Contacts between the two chains:
Residue I295 in protein 2 is in contact with residue V77 in protein 1 (closest heavy-atom distance 3.8 Å).
Residue C291 in protein 2 contacts residue L74 in protein 1 (closest heavy-atom distance 4.0 Å).
Residue I295 in protein 2 contacts residue K78 in protein 1 (closest heavy-atom distance 3.0 Å).
Residue K297 in protein 2 interacts with residue E79 in protein 1 (closest heavy-atom distance 3.3 Å).
Residue K168 in protein 2 is in contact with residue R63 in protein 1 (closest heavy-atom distance 3.1 Å).
Residue Y78 in protein 2 is in contact with residue K78 in protein 1 (closest heavy-atom distance 3.3 Å).
Residue D242 in protein 2 interacts with residue R63 in protein 1 (closest heavy-atom distance 3.3 Å).
Residue D240 in protein 2 interacts with residue R63 in protein 1 (closest heavy-atom distance 4.0 Å).
Residue K297 in protein 2 contacts residue V77 in protein 1 (closest heavy-atom distance 3.6 Å).
Residue T288 in protein 2 contacts residue S65 in protein 1 (closest heavy-atom distance 3.9 Å).
Residue T288 in protein 2 contacts residue R63 in protein 1 (closest heavy-atom distance 3.6 Å).
Residue Q294 in protein 2 contacts residue S76 in protein 1 (closest heavy-atom distance 3.4 Å).
Residue K168 in protein 2 contacts residue V64 in protein 1 (closest heavy-atom distance 3.6 Å).
Residue L243 in protein 2 interacts with residue F66 in protein 1 (closest heavy-atom distance 4.0 Å).
Residue A299 in protein 2 is in contact with residue F80 in protein 1 (closest heavy-atom distance 3.4 Å).
Residue L296 in protein 2 contacts residue K78 in protein 1 (closest heavy-atom distance 3.7 Å).
Residue F257 in protein 2 is in contact with residue L74 in protein 1 (closest heavy-atom distance 4.2 Å).
Residue R261 in protein 2 is in contact with residue L74 in protein 1 (closest heavy-atom distance 3.9 Å).
Residue A299 in protein 2 interacts with residue D81 in protein 1 (closest heavy-atom distance 4.3 Å).
Residue M290 in protein 2 contacts residue F70 in protein 1 (closest heavy-atom distance 4.0 Å).
Residue F293 in protein 2 contacts residue V75 in protein 1 (closest heavy-atom distance 3.4 Å).
Residue C291 in protein 2 interacts with residue S65 in protein 1 (closest heavy-atom distance 3.0 Å).
Residue D166 in protein 2 is in contact with residue R62 in protein 1 (closest heavy-atom distance 2.6 Å).
Residue L296 in protein 2 contacts residue F80 in protein 1 (closest heavy-atom distance 3.5 Å).
Residue R261 in protein 2 is in contact with residue D68 in protein 1 (closest heavy-atom distance 3.0 Å).
Residue D71 in protein 2 interacts with residue F80 in protein 1 (closest heavy-atom distance 4.3 Å).
Residue I295 in protein 2 interacts with residue V75 in protein 1 (closest heavy-atom distance 3.5 Å).
Residue M290 in protein 2 contacts residue A67 in protein 1 (closest heavy-atom distance 3.8 Å).
Residue I169 in protein 2 contacts residue V64 in protein 1 (closest heavy-atom distance 3.9 Å).
Residue L289 in protein 2 is in contact with residue V64 in protein 1 (closest heavy-atom distance 3.3 Å).
Residue I295 in protein 2 is in contact with residue S76 in protein 1 (closest heavy-atom distance 2.8 Å).
Residue D242 in protein 2 is in contact with residue V64 in protein 1 (closest heavy-atom distance 3.4 Å).
Residue R74 in protein 2 interacts with residue F80 in protein 1 (closest heavy-atom distance 3.6 Å).
Residue Y255 in protein 2 is in contact with residue V75 in protein 1 (closest heavy-atom distance 3.3 Å).
Residue M290 in protein 2 contacts residue S65 in protein 1 (closest heavy-atom distance 3.3 Å).
Residue E287 in protein 2 contacts residue R62 in protein 1 (closest heavy-atom distance 3.5 Å).
Residue K297 in protein 2 contacts residue F80 in protein 1 (closest heavy-atom distance 3.3 Å).
Residue K168 in protein 2 is in contact with residue R62 in protein 1 (closest heavy-atom distance 3.5 Å).
Residue M290 in protein 2 contacts residue F66 in protein 1 (closest heavy-atom distance 3.9 Å).
Residue L243 in protein 2 contacts residue V64 in protein 1 (closest heavy-atom distance 4.4 Å).
Residue A57 in protein 2 is in contact with residue R62 in protein 1 (closest heavy-atom distance 4.4 Å).
Residue F293 in protein 2 interacts with residue F66 in protein 1 (closest heavy-atom distance 3.7 Å).
Residue F293 in protein 2 contacts residue S76 in protein 1 (closest heavy-atom distance 2.7 Å).
Residue C291 in protein 2 contacts residue F66 in protein 1 (closest heavy-atom distance 3.6 Å).
Residue L289 in protein 2 is in contact with residue R63 in protein 1 (closest heavy-atom distance 3.6 Å).
Residue C291 in protein 2 contacts residue A67 in protein 1 (closest heavy-atom distance 3.3 Å).
Residue Y255 in protein 2 interacts with residue L74 in protein 1 (closest heavy-atom distance 3.9 Å).
Residue Y78 in protein 2 is in contact with residue S76 in protein 1 (closest heavy-atom distance 3.1 Å).
Residue R261 in protein 2 contacts residue F66 in protein 1 (closest heavy-atom distance 3.8 Å).
Residue F293 in protein 2 contacts residue L74 in protein 1 (closest heavy-atom distance 3.0 Å).
Residue F257 in protein 2 contacts residue F66 in protein 1 (closest heavy-atom distance 3.4 Å).
Residue S292 in protein 2 interacts with residue A67 in protein 1 (closest heavy-atom distance 4.1 Å).
Residue P270 in protein 2 is in contact with residue F80 in protein 1 (closest heavy-atom distance 3.9 Å).
Residue P298 in protein 2 contacts residue F80 in protein 1 (closest heavy-atom distance 3.6 Å).
Residue M290 in protein 2 contacts residue F72 in protein 1 (closest heavy-atom distance 3.8 Å).
Residue L289 in protein 2 contacts residue S65 in protein 1 (closest heavy-atom distance 2.9 Å).
Residue K297 in protein 2 contacts residue K78 in protein 1 (closest heavy-atom distance 2.9 Å).
Residue S292 in protein 2 contacts residue L74 in protein 1 (closest heavy-atom distance 3.8 Å).
Residue L289 in protein 2 interacts with residue R62 in protein 1 (closest heavy-atom distance 3.7 Å).
Residue C291 in protein 2 is in contact with residue V64 in protein 1 (closest heavy-atom distance 4.1 Å).

Sequence of protein 2:
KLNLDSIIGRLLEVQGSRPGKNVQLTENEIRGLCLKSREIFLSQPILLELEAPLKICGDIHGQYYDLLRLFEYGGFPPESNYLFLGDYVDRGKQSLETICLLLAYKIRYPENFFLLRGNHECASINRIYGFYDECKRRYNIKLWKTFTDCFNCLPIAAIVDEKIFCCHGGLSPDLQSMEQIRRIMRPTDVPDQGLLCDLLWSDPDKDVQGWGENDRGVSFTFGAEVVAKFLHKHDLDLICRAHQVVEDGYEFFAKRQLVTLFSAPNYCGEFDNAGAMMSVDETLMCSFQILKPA

Sequence of protein 1:
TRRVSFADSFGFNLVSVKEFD

This data describes a binding interaction between two proteins.